Contacts between the two chains:
Residue S209 in the first protein is in contact with residue I1 in the second protein (closest heavy-atom distance 3.5 Å).

Sequence of the second protein:
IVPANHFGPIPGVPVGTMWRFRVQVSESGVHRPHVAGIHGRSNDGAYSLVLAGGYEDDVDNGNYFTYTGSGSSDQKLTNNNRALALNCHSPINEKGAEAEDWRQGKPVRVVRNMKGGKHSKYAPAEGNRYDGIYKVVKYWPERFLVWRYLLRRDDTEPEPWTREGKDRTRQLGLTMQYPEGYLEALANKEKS

Sequence of the first protein:
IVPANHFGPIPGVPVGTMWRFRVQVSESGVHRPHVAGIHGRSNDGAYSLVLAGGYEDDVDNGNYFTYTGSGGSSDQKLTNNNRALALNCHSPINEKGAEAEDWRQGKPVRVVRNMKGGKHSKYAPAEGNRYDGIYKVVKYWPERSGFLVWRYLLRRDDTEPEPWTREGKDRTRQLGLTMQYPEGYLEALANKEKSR

These two protein chains interact to form a complex.